Interface contacts:
Residue D359 in protein 2 contacts residue S241 in protein 1 (closest heavy-atom distance 4.0 Å).
Residue H372 in protein 2 is in contact with residue I191 in protein 1 (closest heavy-atom distance 4.1 Å).
Residue K350 in protein 2 is in contact with residue I208 in protein 1 (closest heavy-atom distance 3.9 Å).
Residue F282 in protein 2 interacts with residue Q231 in protein 1 (closest heavy-atom distance 3.4 Å).
Residue W335 in protein 2 interacts with residue N235 in protein 1 (closest heavy-atom distance 3.9 Å).
Residue D373 in protein 2 contacts residue I191 in protein 1 (closest heavy-atom distance 3.6 Å).
Residue C357 in protein 2 interacts with residue L198 in protein 1 (closest heavy-atom distance 3.2 Å).
Residue C357 in protein 2 interacts with residue L205 in protein 1 (closest heavy-atom distance 4.1 Å).
Residue Q337 in protein 2 is in contact with residue Y228 in protein 1 (closest heavy-atom distance 3.6 Å).
Residue V360 in protein 2 interacts with residue Q194 in protein 1 (closest heavy-atom distance 4.2 Å).
Residue V367 in protein 2 interacts with residue I191 in protein 1 (closest heavy-atom distance 3.8 Å).
Residue W335 in protein 2 is in contact with residue Y228 in protein 1 (closest heavy-atom distance 4.0 Å).
Residue I346 in protein 2 interacts with residue I227 in protein 1 (closest heavy-atom distance 3.6 Å).
Residue E354 in protein 2 is in contact with residue L205 in protein 1 (closest heavy-atom distance 3.3 Å).
Residue C357 in protein 2 contacts residue N202 in protein 1 (closest heavy-atom distance 4.0 Å).
Residue M363 in protein 2 interacts with residue R190 in protein 1 (closest heavy-atom distance 3.6 Å).
Residue P285 in protein 2 contacts residue F234 in protein 1 (closest heavy-atom distance 3.8 Å).
Residue Q345 in protein 2 interacts with residue Q231 in protein 1 (closest heavy-atom distance 4.2 Å).
Residue M349 in protein 2 interacts with residue F234 in protein 1 (closest heavy-atom distance 3.8 Å).
Residue V336 in protein 2 is in contact with residue Y228 in protein 1 (closest heavy-atom distance 3.1 Å).
Residue A286 in protein 2 is in contact with residue F245 in protein 1 (closest heavy-atom distance 4.3 Å).
Residue E364 in protein 2 interacts with residue V195 in protein 1 (closest heavy-atom distance 3.4 Å).
Residue W335 in protein 2 interacts with residue D232 in protein 1 (closest heavy-atom distance 3.9 Å).
Residue K347 in protein 2 interacts with residue L212 in protein 1 (closest heavy-atom distance 4.2 Å).
Residue E364 in protein 2 contacts residue Q194 in protein 1 (closest heavy-atom distance 3.1 Å).
Residue W356 in protein 2 is in contact with residue P238 in protein 1 (closest heavy-atom distance 3.6 Å).
Residue K350 in protein 2 is in contact with residue L212 in protein 1 (closest heavy-atom distance 3.9 Å).
Residue F282 in protein 2 contacts residue F234 in protein 1 (closest heavy-atom distance 3.7 Å).
Residue R339 in protein 2 interacts with residue I227 in protein 1 (closest heavy-atom distance 4.1 Å).
Residue L341 in protein 2 is in contact with residue I227 in protein 1 (closest heavy-atom distance 3.4 Å).
Residue I346 in protein 2 is in contact with residue Y211 in protein 1 (closest heavy-atom distance 3.7 Å).
Residue W356 in protein 2 is in contact with residue S241 in protein 1 (closest heavy-atom distance 4.2 Å).
Residue L353 in protein 2 contacts residue K204 in protein 1 (closest heavy-atom distance 4.0 Å).
Residue W356 in protein 2 is in contact with residue L201 in protein 1 (closest heavy-atom distance 4.0 Å).
Residue P338 in protein 2 interacts with residue Y228 in protein 1 (closest heavy-atom distance 3.3 Å).
Residue M349 in protein 2 contacts residue L230 in protein 1 (closest heavy-atom distance 4.1 Å).
Residue L343 in protein 2 interacts with residue V215 in protein 1 (closest heavy-atom distance 3.9 Å).
Residue L353 in protein 2 interacts with residue I208 in protein 1 (closest heavy-atom distance 3.8 Å).
Residue K350 in protein 2 interacts with residue R209 in protein 1 (closest heavy-atom distance 3.6 Å).
Residue F282 in protein 2 contacts residue N235 in protein 1 (closest heavy-atom distance 3.1 Å).
Residue K350 in protein 2 is in contact with residue L205 in protein 1 (closest heavy-atom distance 4.0 Å).
Residue D342 in protein 2 contacts residue I227 in protein 1 (closest heavy-atom distance 3.8 Å).
Residue D373 in protein 2 is in contact with residue R190 in protein 1 (closest heavy-atom distance 3.0 Å).
Residue L353 in protein 2 interacts with residue L205 in protein 1 (closest heavy-atom distance 3.7 Å).
Residue P338 in protein 2 contacts residue H224 in protein 1 (closest heavy-atom distance 3.8 Å).
Residue V340 in protein 2 contacts residue H224 in protein 1 (closest heavy-atom distance 3.7 Å).
Residue D342 in protein 2 interacts with residue Q231 in protein 1 (closest heavy-atom distance 3.1 Å).
Residue A286 in protein 2 contacts residue N235 in protein 1 (closest heavy-atom distance 3.7 Å).
Residue R289 in protein 2 contacts residue N235 in protein 1 (closest heavy-atom distance 3.3 Å).
Residue E354 in protein 2 is in contact with residue R209 in protein 1 (closest heavy-atom distance 3.1 Å).
Residue W335 in protein 2 is in contact with residue Q231 in protein 1 (closest heavy-atom distance 3.6 Å).
Residue C357 in protein 2 contacts residue L201 in protein 1 (closest heavy-atom distance 3.8 Å).
Residue V360 in protein 2 contacts residue L201 in protein 1 (closest heavy-atom distance 4.0 Å).
Residue E364 in protein 2 is in contact with residue L198 in protein 1 (closest heavy-atom distance 3.6 Å).
Residue K361 in protein 2 interacts with residue L198 in protein 1 (closest heavy-atom distance 4.0 Å).
Residue R352 in protein 2 interacts with residue F234 in protein 1 (closest heavy-atom distance 3.4 Å).
Residue M363 in protein 2 interacts with residue Q194 in protein 1 (closest heavy-atom distance 3.4 Å).
Residue P285 in protein 2 is in contact with residue L237 in protein 1 (closest heavy-atom distance 3.8 Å).
Residue A371 in protein 2 contacts residue I191 in protein 1 (closest heavy-atom distance 4.1 Å).
Residue P285 in protein 2 interacts with residue E244 in protein 1 (closest heavy-atom distance 4.3 Å).

Sequence of protein 1:
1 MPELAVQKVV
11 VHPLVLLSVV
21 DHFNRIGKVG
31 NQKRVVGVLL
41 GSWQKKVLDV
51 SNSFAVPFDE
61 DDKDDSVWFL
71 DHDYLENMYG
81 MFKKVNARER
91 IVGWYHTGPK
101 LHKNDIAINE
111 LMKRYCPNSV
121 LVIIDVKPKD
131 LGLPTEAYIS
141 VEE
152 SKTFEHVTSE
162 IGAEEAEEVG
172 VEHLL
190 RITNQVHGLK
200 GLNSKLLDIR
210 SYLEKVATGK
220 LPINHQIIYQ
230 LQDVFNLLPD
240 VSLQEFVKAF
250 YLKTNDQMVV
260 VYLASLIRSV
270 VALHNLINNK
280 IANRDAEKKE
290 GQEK

Sequence of protein 2:
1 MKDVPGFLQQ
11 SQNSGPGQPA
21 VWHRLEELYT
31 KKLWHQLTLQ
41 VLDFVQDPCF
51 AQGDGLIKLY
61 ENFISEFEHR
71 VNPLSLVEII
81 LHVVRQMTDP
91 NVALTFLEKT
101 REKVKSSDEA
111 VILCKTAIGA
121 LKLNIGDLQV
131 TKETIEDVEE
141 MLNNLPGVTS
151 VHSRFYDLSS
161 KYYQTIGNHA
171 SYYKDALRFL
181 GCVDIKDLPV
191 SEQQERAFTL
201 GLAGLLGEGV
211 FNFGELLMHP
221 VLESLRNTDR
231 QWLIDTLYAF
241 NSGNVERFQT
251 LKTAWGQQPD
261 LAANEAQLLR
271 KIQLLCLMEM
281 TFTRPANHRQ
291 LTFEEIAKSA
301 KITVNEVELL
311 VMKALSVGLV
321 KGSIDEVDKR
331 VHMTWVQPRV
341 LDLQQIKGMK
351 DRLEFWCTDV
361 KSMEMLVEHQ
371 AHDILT

These two protein chains interact to form a complex.